These two protein chains interact to form a complex.

Interface contacts:
Residue S164 in chain B is in contact with residue L189 in chain A (closest heavy-atom distance 3.8 Å).
Residue M182 in chain B is in contact with residue T146 in chain A (closest heavy-atom distance 3.7 Å).
Residue I186 in chain B is in contact with residue L189 in chain A (closest heavy-atom distance 3.7 Å).
Residue L192 in chain B is in contact with residue K154 in chain A (closest heavy-atom distance 3.4 Å).
Residue L192 in chain B interacts with residue I157 in chain A (closest heavy-atom distance 3.7 Å).
Residue I160 in chain B is in contact with residue A185 in chain A (closest heavy-atom distance 3.7 Å).
Residue I157 in chain B contacts residue S181 in chain A (closest heavy-atom distance 3.9 Å).
Residue I186 in chain B interacts with residue S190 in chain A (closest heavy-atom distance 3.3 Å).
Residue L167 in chain B interacts with residue V193 in chain A (closest heavy-atom distance 3.7 Å).
Residue G196 in chain B contacts residue I157 in chain A (closest heavy-atom distance 3.8 Å).
Residue L153 in chain B interacts with residue L153 in chain A (closest heavy-atom distance 4.0 Å).
Residue I156 in chain B contacts residue L153 in chain A (closest heavy-atom distance 4.1 Å).
Residue R159 in chain B interacts with residue D152 in chain A (closest heavy-atom distance 3.0 Å).
Residue K143 in chain B contacts residue Q171 in chain A (closest heavy-atom distance 3.3 Å).
Residue K154 in chain B is in contact with residue Q178 in chain A (closest heavy-atom distance 3.2 Å).
Residue R159 in chain B contacts residue I149 in chain A (closest heavy-atom distance 3.4 Å).
Residue V150 in chain B is in contact with residue I175 in chain A (closest heavy-atom distance 4.0 Å).
Residue V200 in chain B is in contact with residue A172 in chain A (closest heavy-atom distance 3.8 Å).
Residue I157 in chain B contacts residue Q178 in chain A (closest heavy-atom distance 3.6 Å).
Residue M182 in chain B is in contact with residue K143 in chain A (closest heavy-atom distance 3.3 Å).
Residue L153 in chain B interacts with residue F179 in chain A (closest heavy-atom distance 4.0 Å).
Residue G196 in chain B interacts with residue F179 in chain A (closest heavy-atom distance 3.8 Å).
Residue R159 in chain B interacts with residue N148 in chain A (closest heavy-atom distance 3.4 Å).
Residue D152 in chain B interacts with residue I156 in chain A (closest heavy-atom distance 3.5 Å).
Residue L167 in chain B contacts residue L189 in chain A (closest heavy-atom distance 3.9 Å).
Residue L192 in chain B contacts residue L153 in chain A (closest heavy-atom distance 3.8 Å).
Residue E168 in chain B is in contact with residue L192 in chain A (closest heavy-atom distance 3.7 Å).
Residue S190 in chain B is in contact with residue I186 in chain A (closest heavy-atom distance 3.7 Å).
Residue I160 in chain B interacts with residue L189 in chain A (closest heavy-atom distance 3.8 Å).
Residue K143 in chain B is in contact with residue E168 in chain A (closest heavy-atom distance 3.5 Å).
Residue V193 in chain B contacts residue M182 in chain A (closest heavy-atom distance 3.8 Å).
Residue I156 in chain B interacts with residue I149 in chain A (closest heavy-atom distance 3.8 Å).
Residue L189 in chain B is in contact with residue V150 in chain A (closest heavy-atom distance 3.7 Å).
Residue I160 in chain B is in contact with residue I149 in chain A (closest heavy-atom distance 3.9 Å).
Residue V200 in chain B is in contact with residue I175 in chain A (closest heavy-atom distance 3.7 Å).
Residue I156 in chain B is in contact with residue M182 in chain A (closest heavy-atom distance 3.7 Å).
Residue I186 in chain B interacts with residue V193 in chain A (closest heavy-atom distance 3.7 Å).
Residue K197 in chain B contacts residue T183 in chain A (closest heavy-atom distance 3.6 Å).
Residue V201 in chain B contacts residue S176 in chain A (closest heavy-atom distance 3.4 Å).
Residue L167 in chain B interacts with residue L142 in chain A (closest heavy-atom distance 3.8 Å).
Residue L153 in chain B is in contact with residue Q178 in chain A (closest heavy-atom distance 3.6 Å).
Residue I149 in chain B interacts with residue I156 in chain A (closest heavy-atom distance 3.7 Å).
Residue I160 in chain B is in contact with residue M182 in chain A (closest heavy-atom distance 3.6 Å).
Residue L189 in chain B interacts with residue L153 in chain A (closest heavy-atom distance 3.7 Å).
Residue K203 in chain B contacts residue A172 in chain A (closest heavy-atom distance 3.7 Å).
Residue L142 in chain B interacts with residue V166 in chain A (closest heavy-atom distance 3.7 Å).
Residue I157 in chain B interacts with residue M182 in chain A (closest heavy-atom distance 3.9 Å).
Residue M182 in chain B interacts with residue L189 in chain A (closest heavy-atom distance 3.8 Å).
Residue K199 in chain B interacts with residue S161 in chain A (closest heavy-atom distance 3.9 Å).
Residue T146 in chain B is in contact with residue Q171 in chain A (closest heavy-atom distance 2.4 Å).
Residue S181 in chain B is in contact with residue K143 in chain A (closest heavy-atom distance 3.0 Å).
Residue G196 in chain B contacts residue I160 in chain A (closest heavy-atom distance 4.0 Å).
Residue V193 in chain B interacts with residue L153 in chain A (closest heavy-atom distance 3.7 Å).
Residue L189 in chain B is in contact with residue I186 in chain A (closest heavy-atom distance 3.7 Å).
Residue L153 in chain B is in contact with residue I175 in chain A (closest heavy-atom distance 3.7 Å).
Residue L153 in chain B is in contact with residue I156 in chain A (closest heavy-atom distance 3.9 Å).
Residue K197 in chain B is in contact with residue F179 in chain A (closest heavy-atom distance 3.6 Å).
Residue V200 in chain B is in contact with residue L167 in chain A (closest heavy-atom distance 4.0 Å).
Residue V163 in chain B contacts residue L142 in chain A (closest heavy-atom distance 3.8 Å).
Residue I149 in chain B is in contact with residue R159 in chain A (closest heavy-atom distance 3.3 Å).

Sequence of chain B:
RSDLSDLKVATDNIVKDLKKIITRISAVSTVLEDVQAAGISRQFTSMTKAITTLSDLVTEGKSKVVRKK

Sequence of chain A:
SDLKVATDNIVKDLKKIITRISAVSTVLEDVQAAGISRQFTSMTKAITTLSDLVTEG